This data describes a binding interaction between two proteins.

Sequence of chain A:
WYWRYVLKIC

Sequence of chain B:
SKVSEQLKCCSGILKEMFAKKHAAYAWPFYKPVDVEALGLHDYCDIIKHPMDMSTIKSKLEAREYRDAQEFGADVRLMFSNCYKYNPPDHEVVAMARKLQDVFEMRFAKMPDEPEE

Interface contacts:
Residue A28 in chain B interacts with residue Y7 in chain A (closest heavy-atom distance 4.6 Å).
Residue W32 in chain B is in contact with residue V8 in chain A (closest heavy-atom distance 3.9 Å).
Residue E96 in chain B contacts residue L9 in chain A (closest heavy-atom distance 3.9 Å).
Residue A29 in chain B is in contact with residue Y7 in chain A (closest heavy-atom distance 3.5 Å).
Residue W32 in chain B is in contact with residue L9 in chain A (closest heavy-atom distance 3.6 Å).
Residue L43 in chain B interacts with residue W1 in chain A (closest heavy-atom distance 3.3 Å).
Residue L45 in chain B contacts residue I11 in chain A (closest heavy-atom distance 3.9 Å).
Residue H95 in chain B is in contact with residue L9 in chain A (closest heavy-atom distance 4.1 Å).
Residue M100 in chain B is in contact with residue L9 in chain A (closest heavy-atom distance 3.7 Å).
Residue N91 in chain B is in contact with residue I11 in chain A (closest heavy-atom distance 4.0 Å).
Residue H95 in chain B is in contact with residue I11 in chain A (closest heavy-atom distance 3.7 Å).
Residue W32 in chain B contacts residue Y3 in chain A (closest heavy-atom distance 3.7 Å).
Residue V97 in chain B is in contact with residue I11 in chain A (closest heavy-atom distance 3.8 Å).
Residue K36 in chain B interacts with residue W4 in chain A (closest heavy-atom distance 4.7 Å).
Residue P33 in chain B contacts residue L9 in chain A (closest heavy-atom distance 3.9 Å).
Residue W32 in chain B interacts with residue W4 in chain A (closest heavy-atom distance 3.3 Å).
Residue L43 in chain B interacts with residue C12 in chain A (closest heavy-atom distance 3.3 Å).
Residue A28 in chain B interacts with residue W4 in chain A (closest heavy-atom distance 4.0 Å).
Residue V97 in chain B contacts residue L9 in chain A (closest heavy-atom distance 3.9 Å).
Residue Y35 in chain B is in contact with residue W4 in chain A (closest heavy-atom distance 3.5 Å).
Residue L45 in chain B is in contact with residue C12 in chain A (closest heavy-atom distance 3.5 Å).
Residue L43 in chain B interacts with residue I11 in chain A (closest heavy-atom distance 4.7 Å).
Residue W32 in chain B is in contact with residue Y7 in chain A (closest heavy-atom distance 3.4 Å).
Residue Y90 in chain B is in contact with residue I11 in chain A (closest heavy-atom distance 4.3 Å).
Residue H95 in chain B is in contact with residue K10 in chain A (closest heavy-atom distance 2.9 Å).